This data describes a binding interaction between two proteins.

Sequence of protein 2:
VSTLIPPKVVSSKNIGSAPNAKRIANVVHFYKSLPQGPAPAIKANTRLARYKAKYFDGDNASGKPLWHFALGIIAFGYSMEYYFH

Sequence of protein 1:
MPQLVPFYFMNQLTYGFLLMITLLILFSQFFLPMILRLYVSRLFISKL

Interface contacts:
Residue F84 in protein 2 interacts with residue M1 in protein 1 (closest heavy-atom distance 4.9 Å).